Contacts between the two chains:
Residue E449 in the first protein contacts residue Q516 in the second protein (closest heavy-atom distance 3.0 Å).
Residue P622 in the first protein is in contact with residue G509 in the second protein (closest heavy-atom distance 3.5 Å).
Residue G299 in the first protein interacts with residue Y270 in the second protein (closest heavy-atom distance 3.3 Å).
Residue Q516 in the first protein is in contact with residue Y447 in the second protein (closest heavy-atom distance 2.9 Å).
Residue S310 in the first protein contacts residue Y270 in the second protein (closest heavy-atom distance 3.1 Å).
Residue Q516 in the first protein interacts with residue L505 in the second protein (closest heavy-atom distance 2.9 Å).
Residue R453 in the first protein interacts with residue E382 in the second protein (closest heavy-atom distance 3.3 Å).
Residue T408 in the first protein interacts with residue E382 in the second protein (closest heavy-atom distance 3.2 Å).
Residue F388 in the first protein contacts residue F261 in the second protein (closest heavy-atom distance 3.5 Å).
Residue T410 in the first protein contacts residue T410 in the second protein (closest heavy-atom distance 3.1 Å).
Residue N504 in the first protein contacts residue Q516 in the second protein (closest heavy-atom distance 3.4 Å).
Residue Y314 in the first protein contacts residue R455 in the second protein (closest heavy-atom distance 2.8 Å).
Residue S310 in the first protein interacts with residue A297 in the second protein (closest heavy-atom distance 3.4 Å).
Residue E382 in the first protein contacts residue R453 in the second protein (closest heavy-atom distance 2.8 Å).
Residue L312 in the first protein contacts residue L312 in the second protein (closest heavy-atom distance 3.5 Å).
Residue H301 in the first protein is in contact with residue A264 in the second protein (closest heavy-atom distance 3.4 Å).
Residue Y629 in the first protein is in contact with residue N507 in the second protein (closest heavy-atom distance 3.3 Å).
Residue A264 in the first protein interacts with residue H301 in the second protein (closest heavy-atom distance 3.2 Å).
Residue E449 in the first protein interacts with residue Q490 in the second protein (closest heavy-atom distance 3.2 Å).
Residue L390 in the first protein contacts residue F261 in the second protein (closest heavy-atom distance 3.4 Å).
Residue E380 in the first protein interacts with residue R453 in the second protein (closest heavy-atom distance 2.9 Å).
Residue R453 in the first protein contacts residue Q412 in the second protein (closest heavy-atom distance 2.9 Å).
Residue T265 in the first protein contacts residue T265 in the second protein (closest heavy-atom distance 3.4 Å).
Residue G509 in the first protein contacts residue P622 in the second protein (closest heavy-atom distance 3.4 Å).
Residue F308 in the first protein contacts residue Y270 in the second protein (closest heavy-atom distance 3.3 Å).
Residue N627 in the first protein is in contact with residue K506 in the second protein (closest heavy-atom distance 3.4 Å).
Residue Q490 in the first protein interacts with residue Q490 in the second protein (closest heavy-atom distance 3.0 Å).
Residue Q490 in the first protein is in contact with residue S492 in the second protein (closest heavy-atom distance 3.4 Å).
Residue Y447 in the first protein interacts with residue Q516 in the second protein (closest heavy-atom distance 3.3 Å).
Residue Y270 in the first protein interacts with residue S310 in the second protein (closest heavy-atom distance 2.4 Å).
Residue N627 in the first protein is in contact with residue T498 in the second protein (closest heavy-atom distance 3.3 Å).
Residue Q609 in the first protein interacts with residue K506 in the second protein (closest heavy-atom distance 3.4 Å).
Residue Q412 in the first protein interacts with residue R453 in the second protein (closest heavy-atom distance 3.1 Å).
Residue T498 in the first protein interacts with residue N627 in the second protein (closest heavy-atom distance 3.2 Å).
Residue F261 in the first protein interacts with residue F388 in the second protein (closest heavy-atom distance 3.5 Å).
Residue K506 in the first protein is in contact with residue Q609 in the second protein (closest heavy-atom distance 3.1 Å).
Residue G263 in the first protein is in contact with residue H301 in the second protein (closest heavy-atom distance 3.4 Å).
Residue Q490 in the first protein interacts with residue E449 in the second protein (closest heavy-atom distance 3.3 Å).
Residue Y270 in the first protein contacts residue F308 in the second protein (closest heavy-atom distance 3.3 Å).
Residue N507 in the first protein interacts with residue Y629 in the second protein (closest heavy-atom distance 3.0 Å).
Residue Y270 in the first protein interacts with residue G299 in the second protein (closest heavy-atom distance 3.3 Å).
Residue L505 in the first protein interacts with residue Q516 in the second protein (closest heavy-atom distance 3.1 Å).
Residue K486 in the first protein interacts with residue E380 in the second protein (closest heavy-atom distance 3.6 Å).
Residue W502 in the first protein is in contact with residue Y629 in the second protein (closest heavy-atom distance 3.5 Å).
Residue Y629 in the first protein interacts with residue W502 in the second protein (closest heavy-atom distance 3.5 Å).
Residue E382 in the first protein interacts with residue R455 in the second protein (closest heavy-atom distance 3.1 Å).
Residue F261 in the first protein is in contact with residue L390 in the second protein (closest heavy-atom distance 3.3 Å).
Residue V514 in the first protein contacts residue V514 in the second protein (closest heavy-atom distance 3.3 Å).
Residue H301 in the first protein contacts residue G263 in the second protein (closest heavy-atom distance 3.5 Å).
Residue L406 in the first protein interacts with residue Y314 in the second protein (closest heavy-atom distance 3.4 Å).
Residue R453 in the first protein interacts with residue E380 in the second protein (closest heavy-atom distance 3.2 Å).
Residue A297 in the first protein is in contact with residue S310 in the second protein (closest heavy-atom distance 3.4 Å).
Residue Q516 in the first protein contacts residue E449 in the second protein (closest heavy-atom distance 3.2 Å).
Residue E382 in the first protein contacts residue T408 in the second protein (closest heavy-atom distance 3.0 Å).
Residue I451 in the first protein contacts residue I451 in the second protein (closest heavy-atom distance 3.5 Å).
Residue S492 in the first protein contacts residue Q490 in the second protein (closest heavy-atom distance 3.0 Å).
Residue S508 in the first protein is in contact with residue P622 in the second protein (closest heavy-atom distance 3.5 Å).
Residue F384 in the first protein is in contact with residue F384 in the second protein (closest heavy-atom distance 3.3 Å).
Residue S268 in the first protein contacts residue S268 in the second protein (closest heavy-atom distance 3.1 Å).
Residue R455 in the first protein is in contact with residue E382 in the second protein (closest heavy-atom distance 3.1 Å).

Sequence of the first protein:
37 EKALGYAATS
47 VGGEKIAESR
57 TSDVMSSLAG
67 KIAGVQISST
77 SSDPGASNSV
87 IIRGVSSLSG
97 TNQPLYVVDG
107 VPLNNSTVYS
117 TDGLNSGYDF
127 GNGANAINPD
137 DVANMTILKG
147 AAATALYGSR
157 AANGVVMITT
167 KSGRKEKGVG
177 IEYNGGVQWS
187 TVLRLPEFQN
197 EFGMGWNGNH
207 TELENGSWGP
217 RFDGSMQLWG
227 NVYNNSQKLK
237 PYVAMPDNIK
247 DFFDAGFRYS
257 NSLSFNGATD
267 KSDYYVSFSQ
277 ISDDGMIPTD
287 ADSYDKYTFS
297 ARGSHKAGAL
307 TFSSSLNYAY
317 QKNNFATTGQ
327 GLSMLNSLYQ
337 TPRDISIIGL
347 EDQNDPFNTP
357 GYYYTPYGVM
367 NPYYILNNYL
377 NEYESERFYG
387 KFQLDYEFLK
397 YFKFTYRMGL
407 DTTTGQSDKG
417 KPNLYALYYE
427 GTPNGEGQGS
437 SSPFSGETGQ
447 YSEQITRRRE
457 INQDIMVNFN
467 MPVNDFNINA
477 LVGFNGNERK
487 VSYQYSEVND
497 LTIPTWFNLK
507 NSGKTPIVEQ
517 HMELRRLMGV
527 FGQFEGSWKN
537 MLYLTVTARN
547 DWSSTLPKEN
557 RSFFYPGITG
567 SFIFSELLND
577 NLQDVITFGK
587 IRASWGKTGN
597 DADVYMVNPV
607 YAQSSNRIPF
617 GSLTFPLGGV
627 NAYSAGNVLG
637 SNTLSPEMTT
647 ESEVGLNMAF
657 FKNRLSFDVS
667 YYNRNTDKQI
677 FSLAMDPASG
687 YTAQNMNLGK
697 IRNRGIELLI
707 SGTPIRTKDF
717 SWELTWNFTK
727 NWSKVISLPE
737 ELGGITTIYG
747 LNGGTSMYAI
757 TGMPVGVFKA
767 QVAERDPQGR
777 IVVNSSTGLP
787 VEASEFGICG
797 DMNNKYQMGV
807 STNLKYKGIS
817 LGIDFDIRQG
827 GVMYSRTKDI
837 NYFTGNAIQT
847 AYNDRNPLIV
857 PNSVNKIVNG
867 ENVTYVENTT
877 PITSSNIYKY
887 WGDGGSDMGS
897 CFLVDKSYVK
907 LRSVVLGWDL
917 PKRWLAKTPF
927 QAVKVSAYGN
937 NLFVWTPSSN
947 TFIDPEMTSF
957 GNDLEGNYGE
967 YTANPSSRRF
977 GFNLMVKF

Sequence of the second protein:
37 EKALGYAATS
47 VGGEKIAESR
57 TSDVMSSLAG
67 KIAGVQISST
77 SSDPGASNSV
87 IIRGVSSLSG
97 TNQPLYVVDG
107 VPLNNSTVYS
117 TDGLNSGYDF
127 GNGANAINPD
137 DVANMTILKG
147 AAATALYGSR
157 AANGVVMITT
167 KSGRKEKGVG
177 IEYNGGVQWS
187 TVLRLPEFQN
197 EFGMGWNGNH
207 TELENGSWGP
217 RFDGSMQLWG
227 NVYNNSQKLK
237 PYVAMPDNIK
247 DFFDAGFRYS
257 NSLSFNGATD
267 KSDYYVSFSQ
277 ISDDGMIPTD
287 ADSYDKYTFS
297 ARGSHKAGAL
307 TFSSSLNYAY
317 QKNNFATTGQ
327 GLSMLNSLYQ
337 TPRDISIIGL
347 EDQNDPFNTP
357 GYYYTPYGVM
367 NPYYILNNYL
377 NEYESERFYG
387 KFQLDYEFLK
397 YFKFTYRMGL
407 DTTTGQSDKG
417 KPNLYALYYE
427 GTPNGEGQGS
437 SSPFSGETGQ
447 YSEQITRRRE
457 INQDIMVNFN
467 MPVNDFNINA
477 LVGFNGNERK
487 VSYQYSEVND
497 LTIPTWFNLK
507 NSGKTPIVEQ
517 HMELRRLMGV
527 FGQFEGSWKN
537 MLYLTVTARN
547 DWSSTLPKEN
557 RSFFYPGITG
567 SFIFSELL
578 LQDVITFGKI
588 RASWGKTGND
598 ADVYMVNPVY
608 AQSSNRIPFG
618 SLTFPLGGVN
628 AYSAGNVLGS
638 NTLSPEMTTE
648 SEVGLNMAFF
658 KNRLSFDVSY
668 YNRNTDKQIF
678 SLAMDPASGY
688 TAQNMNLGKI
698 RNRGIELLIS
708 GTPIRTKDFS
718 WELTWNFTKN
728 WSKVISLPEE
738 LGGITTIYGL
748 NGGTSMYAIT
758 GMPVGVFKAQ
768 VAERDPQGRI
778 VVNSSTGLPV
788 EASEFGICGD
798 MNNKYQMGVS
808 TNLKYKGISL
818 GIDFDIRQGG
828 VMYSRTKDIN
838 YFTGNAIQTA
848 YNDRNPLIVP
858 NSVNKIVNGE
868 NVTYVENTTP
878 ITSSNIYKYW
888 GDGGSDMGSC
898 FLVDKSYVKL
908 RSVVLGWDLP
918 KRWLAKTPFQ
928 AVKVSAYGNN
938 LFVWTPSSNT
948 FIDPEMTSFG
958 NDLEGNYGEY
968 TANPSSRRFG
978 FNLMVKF

These two protein chains interact to form a complex.